Sequence of chain B:
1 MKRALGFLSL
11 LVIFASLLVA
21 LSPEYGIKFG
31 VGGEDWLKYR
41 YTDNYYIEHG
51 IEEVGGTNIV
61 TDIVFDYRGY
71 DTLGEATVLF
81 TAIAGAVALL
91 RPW

The following describes two proteins that form a bound complex.

Sequence of chain A:
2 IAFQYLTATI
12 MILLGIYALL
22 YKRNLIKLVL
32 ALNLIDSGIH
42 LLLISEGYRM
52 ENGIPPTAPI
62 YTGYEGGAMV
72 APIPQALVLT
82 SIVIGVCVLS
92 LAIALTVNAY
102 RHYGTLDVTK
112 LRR

Interface contacts:
Residue P60 in chain A is in contact with residue N58 in chain B (closest heavy-atom distance 3.8 Å).
Residue I74 in chain A interacts with residue R68 in chain B (closest heavy-atom distance 4.2 Å).
Residue I61 in chain A interacts with residue T57 in chain B (closest heavy-atom distance 2.8 Å).
Residue Y49 in chain A contacts residue V31 in chain B (closest heavy-atom distance 4.0 Å).
Residue A95 in chain A contacts residue L90 in chain B (closest heavy-atom distance 4.2 Å).
Residue I74 in chain A contacts residue D43 in chain B (closest heavy-atom distance 3.3 Å).
Residue T63 in chain A contacts residue T57 in chain B (closest heavy-atom distance 3.7 Å).
Residue R102 in chain A contacts residue W93 in chain B (closest heavy-atom distance 3.4 Å).
Residue H103 in chain A interacts with residue W93 in chain B (closest heavy-atom distance 3.3 Å).
Residue R50 in chain A is in contact with residue W36 in chain B (closest heavy-atom distance 3.4 Å).
Residue M51 in chain A contacts residue G32 in chain B (closest heavy-atom distance 3.3 Å).
Residue Y62 in chain A is in contact with residue I51 in chain B (closest heavy-atom distance 3.6 Å).
Residue S91 in chain A is in contact with residue A86 in chain B (closest heavy-atom distance 3.6 Å).
Residue M51 in chain A interacts with residue V31 in chain B (closest heavy-atom distance 3.0 Å).
Residue N99 in chain A contacts residue W93 in chain B (closest heavy-atom distance 3.5 Å).
Residue I85 in chain A contacts residue V78 in chain B (closest heavy-atom distance 3.8 Å).
Residue Y6 in chain A interacts with residue L21 in chain B (closest heavy-atom distance 4.1 Å).
Residue M70 in chain A is in contact with residue W36 in chain B (closest heavy-atom distance 4.0 Å).
Residue I2 in chain A contacts residue L21 in chain B (closest heavy-atom distance 3.7 Å).
Residue N99 in chain A is in contact with residue L89 in chain B (closest heavy-atom distance 3.0 Å).
Residue A77 in chain A interacts with residue V64 in chain B (closest heavy-atom distance 3.8 Å).
Residue A3 in chain A interacts with residue F29 in chain B (closest heavy-atom distance 3.9 Å).
Residue L96 in chain A contacts residue L89 in chain B (closest heavy-atom distance 4.2 Å).
Residue L14 in chain A contacts residue F14 in chain B (closest heavy-atom distance 3.5 Å).
Residue Y6 in chain A is in contact with residue F29 in chain B (closest heavy-atom distance 3.5 Å).
Residue E47 in chain A is in contact with residue I27 in chain B (closest heavy-atom distance 3.5 Å).
Residue Y62 in chain A is in contact with residue I47 in chain B (closest heavy-atom distance 4.2 Å).
Residue Q76 in chain A interacts with residue V60 in chain B (closest heavy-atom distance 3.3 Å).
Residue Y62 in chain A is in contact with residue T57 in chain B (closest heavy-atom distance 2.5 Å).
Residue I2 in chain A contacts residue L18 in chain B (closest heavy-atom distance 3.7 Å).
Residue P73 in chain A contacts residue D43 in chain B (closest heavy-atom distance 4.0 Å).
Residue C88 in chain A contacts residue L79 in chain B (closest heavy-atom distance 3.8 Å).
Residue I2 in chain A is in contact with residue S22 in chain B (closest heavy-atom distance 4.2 Å).
Residue P73 in chain A contacts residue I59 in chain B (closest heavy-atom distance 3.7 Å).
Residue Q5 in chain A contacts residue F29 in chain B (closest heavy-atom distance 3.2 Å).
Residue R50 in chain A is in contact with residue V31 in chain B (closest heavy-atom distance 3.5 Å).
Residue P73 in chain A interacts with residue I47 in chain B (closest heavy-atom distance 3.9 Å).
Residue I61 in chain A contacts residue N58 in chain B (closest heavy-atom distance 3.3 Å).
Residue A72 in chain A contacts residue D43 in chain B (closest heavy-atom distance 3.4 Å).
Residue M70 in chain A is in contact with residue I47 in chain B (closest heavy-atom distance 3.6 Å).
Residue V84 in chain A contacts residue L79 in chain B (closest heavy-atom distance 3.8 Å).
Residue S46 in chain A interacts with residue F29 in chain B (closest heavy-atom distance 3.5 Å).
Residue Y22 in chain A is in contact with residue R3 in chain B (closest heavy-atom distance 3.6 Å).
Residue V71 in chain A contacts residue I47 in chain B (closest heavy-atom distance 4.1 Å).
Residue T10 in chain A contacts residue L17 in chain B (closest heavy-atom distance 3.7 Å).
Residue I74 in chain A contacts residue I63 in chain B (closest heavy-atom distance 3.8 Å).
Residue E52 in chain A interacts with residue G33 in chain B (closest heavy-atom distance 3.9 Å).
Residue T81 in chain A is in contact with residue E75 in chain B (closest heavy-atom distance 3.8 Å).
Residue E47 in chain A contacts residue R40 in chain B (closest heavy-atom distance 2.6 Å).
Residue C88 in chain A contacts residue A82 in chain B (closest heavy-atom distance 3.7 Å).
Residue C88 in chain A contacts residue V78 in chain B (closest heavy-atom distance 3.7 Å).
Residue P60 in chain A contacts residue I59 in chain B (closest heavy-atom distance 3.5 Å).
Residue Y6 in chain A contacts residue K28 in chain B (closest heavy-atom distance 4.0 Å).
Residue Y49 in chain A interacts with residue G30 in chain B (closest heavy-atom distance 4.2 Å).
Residue V84 in chain A is in contact with residue E75 in chain B (closest heavy-atom distance 3.3 Å).
Residue A72 in chain A interacts with residue W36 in chain B (closest heavy-atom distance 3.8 Å).
Residue P73 in chain A contacts residue I63 in chain B (closest heavy-atom distance 3.2 Å).
Residue T10 in chain A interacts with residue F14 in chain B (closest heavy-atom distance 3.5 Å).
Residue I17 in chain A interacts with residue L10 in chain B (closest heavy-atom distance 3.8 Å).
Residue A95 in chain A is in contact with residue L89 in chain B (closest heavy-atom distance 3.9 Å).